Sequence of protein 1:
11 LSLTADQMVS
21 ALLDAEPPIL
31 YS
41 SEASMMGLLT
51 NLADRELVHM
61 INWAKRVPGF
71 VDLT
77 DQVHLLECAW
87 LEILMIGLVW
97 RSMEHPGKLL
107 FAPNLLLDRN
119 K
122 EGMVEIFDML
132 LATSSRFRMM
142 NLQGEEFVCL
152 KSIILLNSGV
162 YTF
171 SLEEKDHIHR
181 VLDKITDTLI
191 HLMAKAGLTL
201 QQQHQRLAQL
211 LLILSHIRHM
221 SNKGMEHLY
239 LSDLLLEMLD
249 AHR

Residue-level contacts at the interface:
Residue L242 in protein 1 is in contact with residue L8 in protein 2 (closest heavy-atom distance 4.2 Å).
Residue L82 in protein 1 is in contact with residue L9 in protein 2 (closest heavy-atom distance 4.1 Å).
Residue I61 in protein 1 contacts residue L5 in protein 2 (closest heavy-atom distance 3.6 Å).
Residue L242 in protein 1 is in contact with residue I4 in protein 2 (closest heavy-atom distance 4.5 Å).
Residue K65 in protein 1 interacts with residue L9 in protein 2 (closest heavy-atom distance 3.0 Å).
Residue V79 in protein 1 contacts residue L5 in protein 2 (closest heavy-atom distance 3.5 Å).
Residue V79 in protein 1 interacts with residue L9 in protein 2 (closest heavy-atom distance 3.7 Å).
Residue I61 in protein 1 contacts residue L9 in protein 2 (closest heavy-atom distance 3.6 Å).
Residue I61 in protein 1 contacts residue L8 in protein 2 (closest heavy-atom distance 4.2 Å).
Residue Q78 in protein 1 is in contact with residue L9 in protein 2 (closest heavy-atom distance 3.7 Å).
Residue E245 in protein 1 contacts residue K3 in protein 2 (closest heavy-atom distance 4.8 Å).
Residue E245 in protein 1 interacts with residue I4 in protein 2 (closest heavy-atom distance 4.7 Å).
Residue V79 in protein 1 interacts with residue K3 in protein 2 (closest heavy-atom distance 4.0 Å).
Residue E83 in protein 1 interacts with residue L5 in protein 2 (closest heavy-atom distance 3.9 Å).
Residue F70 in protein 1 is in contact with residue L9 in protein 2 (closest heavy-atom distance 4.4 Å).
Residue L242 in protein 1 interacts with residue L5 in protein 2 (closest heavy-atom distance 3.7 Å).
Residue E83 in protein 1 interacts with residue K3 in protein 2 (closest heavy-atom distance 3.4 Å).
Residue L82 in protein 1 contacts residue L5 in protein 2 (closest heavy-atom distance 4.0 Å).
Residue M246 in protein 1 is in contact with residue L5 in protein 2 (closest heavy-atom distance 3.6 Å).
Residue V79 in protein 1 contacts residue H6 in protein 2 (closest heavy-atom distance 4.0 Å).

Sequence of protein 2:
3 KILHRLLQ

These two protein chains interact to form a complex.